Interface contacts:
Residue W100 in protein 2 contacts residue K2 in protein 1 (closest heavy-atom distance 3.7 Å).
Residue E211 in protein 2 interacts with residue K2 in protein 1 (closest heavy-atom distance 3.3 Å).
Residue H105 in protein 2 is in contact with residue V4 in protein 1 (closest heavy-atom distance 4.0 Å).
Residue N98 in protein 2 is in contact with residue V4 in protein 1 (closest heavy-atom distance 3.9 Å).
Residue W100 in protein 2 interacts with residue V4 in protein 1 (closest heavy-atom distance 3.8 Å).

Sequence of protein 2:
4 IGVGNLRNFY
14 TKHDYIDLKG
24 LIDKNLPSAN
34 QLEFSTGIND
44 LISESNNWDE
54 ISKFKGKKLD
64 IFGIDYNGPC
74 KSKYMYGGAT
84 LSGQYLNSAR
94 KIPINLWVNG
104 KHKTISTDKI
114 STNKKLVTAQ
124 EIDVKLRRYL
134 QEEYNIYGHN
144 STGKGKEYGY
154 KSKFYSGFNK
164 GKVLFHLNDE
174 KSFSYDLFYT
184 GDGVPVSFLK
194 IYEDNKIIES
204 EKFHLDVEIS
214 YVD

These two protein chains interact to form a complex.

Sequence of protein 1:
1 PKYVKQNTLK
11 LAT